Sequence of the second protein:
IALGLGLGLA

Residue-level contacts at the interface:
Residue P14 in the first protein contacts residue I2 in the second protein (closest heavy-atom distance 4.0 Å).
Residue P14 in the first protein interacts with residue A11 in the second protein (closest heavy-atom distance 3.7 Å).
Residue E12 in the first protein contacts residue I2 in the second protein (closest heavy-atom distance 4.9 Å).
Residue P65 in the first protein contacts residue L4 in the second protein (closest heavy-atom distance 3.6 Å).
Residue S13 in the first protein is in contact with residue A11 in the second protein (closest heavy-atom distance 4.4 Å).
Residue P14 in the first protein is in contact with residue L10 in the second protein (closest heavy-atom distance 3.7 Å).
Residue R34 in the first protein interacts with residue I2 in the second protein (closest heavy-atom distance 4.8 Å).
Residue P65 in the first protein is in contact with residue I2 in the second protein (closest heavy-atom distance 3.5 Å).
Residue E12 in the first protein is in contact with residue A11 in the second protein (closest heavy-atom distance 3.3 Å).
Residue A15 in the first protein interacts with residue I2 in the second protein (closest heavy-atom distance 4.1 Å).
Residue L11 in the first protein interacts with residue I2 in the second protein (closest heavy-atom distance 4.9 Å).
Residue P65 in the first protein is in contact with residue A3 in the second protein (closest heavy-atom distance 3.7 Å).
Residue I63 in the first protein interacts with residue I2 in the second protein (closest heavy-atom distance 3.5 Å).
Residue W83 in the first protein contacts residue I2 in the second protein (closest heavy-atom distance 4.8 Å).
Residue A35 in the first protein contacts residue I2 in the second protein (closest heavy-atom distance 3.7 Å).
Residue S13 in the first protein interacts with residue I2 in the second protein (closest heavy-atom distance 3.3 Å).

These two protein chains interact to form a complex.

Sequence of the first protein:
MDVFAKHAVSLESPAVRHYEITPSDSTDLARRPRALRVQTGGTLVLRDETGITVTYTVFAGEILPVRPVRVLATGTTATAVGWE